Sequence of protein 2:
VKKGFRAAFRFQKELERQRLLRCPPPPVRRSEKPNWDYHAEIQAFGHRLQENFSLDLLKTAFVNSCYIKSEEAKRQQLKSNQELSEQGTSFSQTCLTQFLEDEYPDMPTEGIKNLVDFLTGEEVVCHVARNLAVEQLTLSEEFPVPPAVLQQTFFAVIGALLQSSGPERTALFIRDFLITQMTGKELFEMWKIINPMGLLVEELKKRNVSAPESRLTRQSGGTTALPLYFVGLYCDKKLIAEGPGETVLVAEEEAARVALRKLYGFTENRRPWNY

Residue-level contacts at the interface:
Residue A266 in protein 2 contacts residue M115 in protein 1 (closest heavy-atom distance 4.1 Å).
Residue T265 in protein 2 is in contact with residue F117 in protein 1 (closest heavy-atom distance 4.0 Å).
Residue T265 in protein 2 contacts residue M115 in protein 1 (closest heavy-atom distance 3.1 Å).
Residue L267 in protein 2 is in contact with residue F116 in protein 1 (closest heavy-atom distance 4.0 Å).
Residue A266 in protein 2 interacts with residue F116 in protein 1 (closest heavy-atom distance 4.8 Å).

Sequence of protein 1:
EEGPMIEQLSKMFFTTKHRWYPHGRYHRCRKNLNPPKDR

The following describes two proteins that form a bound complex.